This data describes a binding interaction between two proteins.

Contacts between the two chains:
Residue R36 in the second protein interacts with residue E34 in the first protein (closest heavy-atom distance 4.3 Å).
Residue L155 in the second protein is in contact with residue S2 in the first protein (closest heavy-atom distance 4.2 Å).
Residue K151 in the second protein is in contact with residue Y3 in the first protein (closest heavy-atom distance 3.4 Å).
Residue S93 in the second protein contacts residue M47 in the first protein (closest heavy-atom distance 3.4 Å).
Residue Y52 in the second protein is in contact with residue M45 in the first protein (closest heavy-atom distance 3.8 Å).
Residue F55 in the second protein is in contact with residue V41 in the first protein (closest heavy-atom distance 3.0 Å).
Residue E142 in the second protein interacts with residue V7 in the first protein (closest heavy-atom distance 4.2 Å).
Residue D176 in the second protein interacts with residue G4 in the first protein (closest heavy-atom distance 4.4 Å).
Residue F55 in the second protein is in contact with residue P38 in the first protein (closest heavy-atom distance 3.8 Å).
Residue F56 in the second protein contacts residue V41 in the first protein (closest heavy-atom distance 4.1 Å).
Residue L89 in the second protein contacts residue L40 in the first protein (closest heavy-atom distance 3.4 Å).
Residue K151 in the second protein interacts with residue G4 in the first protein (closest heavy-atom distance 3.4 Å).
Residue W30 in the second protein is in contact with residue S43 in the first protein (closest heavy-atom distance 4.0 Å).
Residue F58 in the second protein is in contact with residue N21 in the first protein (closest heavy-atom distance 4.7 Å).
Residue R148 in the second protein is in contact with residue V7 in the first protein (closest heavy-atom distance 2.9 Å).
Residue K151 in the second protein interacts with residue S2 in the first protein (closest heavy-atom distance 2.5 Å).
Residue D176 in the second protein interacts with residue F5 in the first protein (closest heavy-atom distance 4.1 Å).
Residue F56 in the second protein interacts with residue T22 in the first protein (closest heavy-atom distance 3.4 Å).
Residue F55 in the second protein contacts residue S23 in the first protein (closest heavy-atom distance 4.4 Å).
Residue L89 in the second protein contacts residue S44 in the first protein (closest heavy-atom distance 3.9 Å).
Residue F85 in the second protein contacts residue V36 in the first protein (closest heavy-atom distance 4.1 Å).
Residue I51 in the second protein is in contact with residue L40 in the first protein (closest heavy-atom distance 3.9 Å).
Residue Y52 in the second protein is in contact with residue L40 in the first protein (closest heavy-atom distance 4.3 Å).
Residue F34 in the second protein interacts with residue V36 in the first protein (closest heavy-atom distance 4.1 Å).
Residue D37 in the second protein is in contact with residue V36 in the first protein (closest heavy-atom distance 3.7 Å).
Residue F55 in the second protein is in contact with residue A37 in the first protein (closest heavy-atom distance 3.9 Å).
Residue I51 in the second protein contacts residue V41 in the first protein (closest heavy-atom distance 3.5 Å).
Residue W103 in the second protein interacts with residue L15 in the first protein (closest heavy-atom distance 4.6 Å).
Residue G33 in the second protein contacts residue V36 in the first protein (closest heavy-atom distance 3.6 Å).
Residue F56 in the second protein is in contact with residue M45 in the first protein (closest heavy-atom distance 4.6 Å).
Residue I51 in the second protein contacts residue A37 in the first protein (closest heavy-atom distance 3.9 Å).
Residue L107 in the second protein interacts with residue L15 in the first protein (closest heavy-atom distance 3.7 Å).
Residue R36 in the second protein is in contact with residue N35 in the first protein (closest heavy-atom distance 3.5 Å).
Residue D176 in the second protein interacts with residue A8 in the first protein (closest heavy-atom distance 3.6 Å).
Residue D47 in the second protein is in contact with residue E34 in the first protein (closest heavy-atom distance 4.7 Å).
Residue V128 in the second protein is in contact with residue N14 in the first protein (closest heavy-atom distance 4.5 Å).
Residue P177 in the second protein is in contact with residue F5 in the first protein (closest heavy-atom distance 4.6 Å).
Residue D37 in the second protein interacts with residue E34 in the first protein (closest heavy-atom distance 3.1 Å).
Residue R36 in the second protein contacts residue K31 in the first protein (closest heavy-atom distance 4.3 Å).
Residue L155 in the second protein interacts with residue G4 in the first protein (closest heavy-atom distance 4.0 Å).
Residue R148 in the second protein is in contact with residue V11 in the first protein (closest heavy-atom distance 3.1 Å).
Residue K100 in the second protein interacts with residue Q16 in the first protein (closest heavy-atom distance 3.0 Å).
Residue T92 in the second protein interacts with residue Q16 in the first protein (closest heavy-atom distance 4.1 Å).
Residue W30 in the second protein interacts with residue L40 in the first protein (closest heavy-atom distance 4.4 Å).
Residue R94 in the second protein is in contact with residue I50 in the first protein (closest heavy-atom distance 3.4 Å).
Residue F72 in the second protein interacts with residue L40 in the first protein (closest heavy-atom distance 4.3 Å).
Residue F85 in the second protein interacts with residue L40 in the first protein (closest heavy-atom distance 3.9 Å).
Residue M132 in the second protein contacts residue N18 in the first protein (closest heavy-atom distance 4.0 Å).
Residue Y108 in the second protein contacts residue L15 in the first protein (closest heavy-atom distance 3.6 Å).
Residue F55 in the second protein interacts with residue T22 in the first protein (closest heavy-atom distance 3.5 Å).
Residue S134 in the second protein interacts with residue N18 in the first protein (closest heavy-atom distance 4.2 Å).
Residue F64 in the second protein is in contact with residue L15 in the first protein (closest heavy-atom distance 3.4 Å).
Residue W30 in the second protein is in contact with residue A39 in the first protein (closest heavy-atom distance 3.4 Å).
Residue Y108 in the second protein contacts residue V11 in the first protein (closest heavy-atom distance 3.9 Å).
Residue I51 in the second protein contacts residue V36 in the first protein (closest heavy-atom distance 3.6 Å).
Residue M135 in the second protein is in contact with residue N14 in the first protein (closest heavy-atom distance 3.1 Å).
Residue M132 in the second protein contacts residue N21 in the first protein (closest heavy-atom distance 4.0 Å).
Residue F48 in the second protein is in contact with residue L40 in the first protein (closest heavy-atom distance 4.5 Å).
Residue T92 in the second protein is in contact with residue S44 in the first protein (closest heavy-atom distance 3.9 Å).
Residue T92 in the second protein interacts with residue S48 in the first protein (closest heavy-atom distance 4.3 Å).

Sequence of the first protein:
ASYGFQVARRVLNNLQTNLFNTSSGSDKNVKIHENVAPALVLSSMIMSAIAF

Sequence of the second protein:
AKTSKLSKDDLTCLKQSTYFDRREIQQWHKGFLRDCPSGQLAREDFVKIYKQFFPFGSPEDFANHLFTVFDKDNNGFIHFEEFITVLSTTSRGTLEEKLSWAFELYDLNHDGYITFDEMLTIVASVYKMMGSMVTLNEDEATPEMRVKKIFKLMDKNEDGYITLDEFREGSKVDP